Sequence of protein 2:
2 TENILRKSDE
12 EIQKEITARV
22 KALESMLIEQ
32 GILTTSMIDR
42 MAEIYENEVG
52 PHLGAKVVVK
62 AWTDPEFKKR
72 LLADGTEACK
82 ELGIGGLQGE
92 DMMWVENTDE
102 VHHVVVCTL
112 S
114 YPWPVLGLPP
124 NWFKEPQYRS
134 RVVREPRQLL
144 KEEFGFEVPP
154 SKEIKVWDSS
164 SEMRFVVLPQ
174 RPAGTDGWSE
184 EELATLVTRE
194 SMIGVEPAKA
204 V

This data describes a binding interaction between two proteins.

Sequence of protein 1:
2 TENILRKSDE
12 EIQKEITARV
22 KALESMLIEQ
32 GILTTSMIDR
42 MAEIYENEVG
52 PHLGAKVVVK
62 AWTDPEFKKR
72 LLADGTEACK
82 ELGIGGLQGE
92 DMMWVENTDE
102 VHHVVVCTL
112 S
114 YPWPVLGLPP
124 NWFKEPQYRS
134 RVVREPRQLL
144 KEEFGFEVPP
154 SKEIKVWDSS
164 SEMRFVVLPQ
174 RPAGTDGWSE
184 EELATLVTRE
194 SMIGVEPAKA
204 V

Contacts between the two chains:
Residue E16 in protein 1 contacts residue I5 in protein 2 (closest heavy-atom distance 4.5 Å).
Residue L6 in protein 1 is in contact with residue K8 in protein 2 (closest heavy-atom distance 2.7 Å).
Residue I5 in protein 1 interacts with residue E16 in protein 2 (closest heavy-atom distance 4.5 Å).
Residue R7 in protein 1 is in contact with residue K8 in protein 2 (closest heavy-atom distance 3.2 Å).
Residue I5 in protein 1 is in contact with residue I13 in protein 2 (closest heavy-atom distance 4.8 Å).
Residue L6 in protein 1 is in contact with residue L6 in protein 2 (closest heavy-atom distance 3.9 Å).
Residue K8 in protein 1 interacts with residue R7 in protein 2 (closest heavy-atom distance 3.2 Å).
Residue R20 in protein 1 interacts with residue I5 in protein 2 (closest heavy-atom distance 3.6 Å).
Residue L6 in protein 1 is in contact with residue R7 in protein 2 (closest heavy-atom distance 3.4 Å).
Residue K8 in protein 1 contacts residue L6 in protein 2 (closest heavy-atom distance 2.7 Å).
Residue E3 in protein 1 interacts with residue R20 in protein 2 (closest heavy-atom distance 3.3 Å).
Residue I5 in protein 1 is in contact with residue R20 in protein 2 (closest heavy-atom distance 3.6 Å).
Residue K8 in protein 1 is in contact with residue I5 in protein 2 (closest heavy-atom distance 3.8 Å).
Residue R7 in protein 1 is in contact with residue L6 in protein 2 (closest heavy-atom distance 3.4 Å).
Residue I13 in protein 1 contacts residue I5 in protein 2 (closest heavy-atom distance 4.8 Å).
Residue I5 in protein 1 interacts with residue K8 in protein 2 (closest heavy-atom distance 3.8 Å).
Residue R20 in protein 1 is in contact with residue E3 in protein 2 (closest heavy-atom distance 3.3 Å).
Residue I5 in protein 1 interacts with residue I17 in protein 2 (closest heavy-atom distance 3.6 Å).
Residue R7 in protein 1 is in contact with residue R7 in protein 2 (closest heavy-atom distance 4.7 Å).
Residue K8 in protein 1 is in contact with residue K8 in protein 2 (closest heavy-atom distance 3.8 Å).
Residue L6 in protein 1 interacts with residue I13 in protein 2 (closest heavy-atom distance 3.7 Å).
Residue I13 in protein 1 contacts residue L6 in protein 2 (closest heavy-atom distance 3.7 Å).
Residue I17 in protein 1 contacts residue I5 in protein 2 (closest heavy-atom distance 3.6 Å).